This data describes a binding interaction between two proteins.

Sequence of the second protein:
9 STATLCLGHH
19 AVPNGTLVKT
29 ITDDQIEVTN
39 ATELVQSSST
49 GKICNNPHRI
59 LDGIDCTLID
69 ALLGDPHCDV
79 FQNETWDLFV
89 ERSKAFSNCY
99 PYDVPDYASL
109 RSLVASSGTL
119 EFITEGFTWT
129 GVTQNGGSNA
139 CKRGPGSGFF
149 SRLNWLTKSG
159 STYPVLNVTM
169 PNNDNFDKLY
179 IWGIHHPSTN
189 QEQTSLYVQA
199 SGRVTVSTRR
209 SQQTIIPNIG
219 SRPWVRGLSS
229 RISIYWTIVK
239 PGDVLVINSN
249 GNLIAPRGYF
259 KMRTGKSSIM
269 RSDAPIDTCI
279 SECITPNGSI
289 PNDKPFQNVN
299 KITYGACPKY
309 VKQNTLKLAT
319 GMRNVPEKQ

Residue-level contacts at the interface:
Residue V323 in the second protein interacts with residue G13 in the first protein (closest heavy-atom distance 2.5 Å).
Residue Q311 in the second protein is in contact with residue E97 in the first protein (closest heavy-atom distance 3.0 Å).
Residue S266 in the second protein contacts residue H64 in the first protein (closest heavy-atom distance 2.5 Å).
Residue T12 in the second protein interacts with residue Q27 in the first protein (closest heavy-atom distance 3.0 Å).
Residue G303 in the second protein contacts residue K62 in the first protein (closest heavy-atom distance 3.0 Å).
Residue M320 in the second protein interacts with residue W21 in the first protein (closest heavy-atom distance 3.3 Å).
Residue K264 in the second protein is in contact with residue F63 in the first protein (closest heavy-atom distance 3.3 Å).
Residue G16 in the second protein interacts with residue Y22 in the first protein (closest heavy-atom distance 3.4 Å).
Residue L13 in the second protein interacts with residue I152 in the first protein (closest heavy-atom distance 3.4 Å).
Residue L13 in the second protein interacts with residue R25 in the first protein (closest heavy-atom distance 3.4 Å).
Residue H18 in the second protein interacts with residue M17 in the first protein (closest heavy-atom distance 3.2 Å).
Residue K315 in the second protein contacts residue N104 in the first protein (closest heavy-atom distance 3.2 Å).
Residue A304 in the second protein interacts with residue N60 in the first protein (closest heavy-atom distance 3.3 Å).
Residue H18 in the second protein contacts residue W14 in the first protein (closest heavy-atom distance 3.4 Å).
Residue P324 in the second protein interacts with residue N12 in the first protein (closest heavy-atom distance 3.0 Å).
Residue L15 in the second protein interacts with residue G136 in the first protein (closest heavy-atom distance 3.0 Å).
Residue K307 in the second protein contacts residue N60 in the first protein (closest heavy-atom distance 2.8 Å).
Residue C14 in the second protein is in contact with residue R25 in the first protein (closest heavy-atom distance 2.6 Å).
Residue K307 in the second protein is in contact with residue W92 in the first protein (closest heavy-atom distance 3.3 Å).
Residue R109 in the second protein contacts residue E67 in the first protein (closest heavy-atom distance 2.9 Å).
Residue A317 in the second protein interacts with residue N104 in the first protein (closest heavy-atom distance 2.8 Å).
Residue K310 in the second protein is in contact with residue S93 in the first protein (closest heavy-atom distance 3.1 Å).
Residue S265 in the second protein interacts with residue H64 in the first protein (closest heavy-atom distance 3.3 Å).
Residue H18 in the second protein contacts residue W21 in the first protein (closest heavy-atom distance 2.8 Å).
Residue Q327 in the second protein contacts residue E11 in the first protein (closest heavy-atom distance 3.0 Å).
Residue L13 in the second protein is in contact with residue F138 in the first protein (closest heavy-atom distance 2.9 Å).
Residue T301 in the second protein is in contact with residue Q65 in the first protein (closest heavy-atom distance 3.0 Å).
Residue T30 in the second protein interacts with residue Q105 in the first protein (closest heavy-atom distance 3.3 Å).
Residue L13 in the second protein is in contact with residue C137 in the first protein (closest heavy-atom distance 3.2 Å).
Residue A11 in the second protein contacts residue Q27 in the first protein (closest heavy-atom distance 3.4 Å).
Residue E325 in the second protein contacts residue N12 in the first protein (closest heavy-atom distance 3.1 Å).
Residue H17 in the second protein contacts residue W21 in the first protein (closest heavy-atom distance 3.1 Å).
Residue K310 in the second protein interacts with residue D90 in the first protein (closest heavy-atom distance 2.7 Å).
Residue C14 in the second protein is in contact with residue F24 in the first protein (closest heavy-atom distance 3.4 Å).
Residue I29 in the second protein interacts with residue Q105 in the first protein (closest heavy-atom distance 3.0 Å).
Residue M320 in the second protein interacts with residue T111 in the first protein (closest heavy-atom distance 3.2 Å).
Residue C14 in the second protein is in contact with residue C137 in the first protein (closest heavy-atom distance 2.0 Å).
Residue H17 in the second protein contacts residue G13 in the first protein (closest heavy-atom distance 3.3 Å).
Residue S110 in the second protein is in contact with residue H64 in the first protein (closest heavy-atom distance 3.3 Å).
Residue D291 in the second protein is in contact with residue E57 in the first protein (closest heavy-atom distance 2.9 Å).
Residue A19 in the second protein is in contact with residue W14 in the first protein (closest heavy-atom distance 3.3 Å).
Residue Q311 in the second protein interacts with residue S93 in the first protein (closest heavy-atom distance 3.1 Å).
Residue H17 in the second protein is in contact with residue W14 in the first protein (closest heavy-atom distance 2.9 Å).
Residue S114 in the second protein contacts residue H64 in the first protein (closest heavy-atom distance 2.8 Å).
Residue K27 in the second protein is in contact with residue E97 in the first protein (closest heavy-atom distance 3.2 Å).
Residue R269 in the second protein contacts residue E67 in the first protein (closest heavy-atom distance 3.2 Å).
Residue K27 in the second protein contacts residue N104 in the first protein (closest heavy-atom distance 2.9 Å).
Residue T10 in the second protein contacts residue Y141 in the first protein (closest heavy-atom distance 3.4 Å).
Residue V323 in the second protein interacts with residue N12 in the first protein (closest heavy-atom distance 3.4 Å).
Residue T10 in the second protein interacts with residue I140 in the first protein (closest heavy-atom distance 3.0 Å).
Residue C14 in the second protein interacts with residue W14 in the first protein (closest heavy-atom distance 3.2 Å).
Residue S9 in the second protein is in contact with residue H142 in the first protein (closest heavy-atom distance 2.7 Å).
Residue L316 in the second protein interacts with residue L52 in the first protein (closest heavy-atom distance 3.4 Å).
Residue A11 in the second protein is in contact with residue I140 in the first protein (closest heavy-atom distance 2.9 Å).
Residue T12 in the second protein contacts residue H26 in the first protein (closest heavy-atom distance 2.9 Å).
Residue K315 in the second protein is in contact with residue V100 in the first protein (closest heavy-atom distance 3.4 Å).
Residue Y308 in the second protein contacts residue I89 in the first protein (closest heavy-atom distance 3.3 Å).
Residue G16 in the second protein is in contact with residue G23 in the first protein (closest heavy-atom distance 3.2 Å).
Residue S9 in the second protein interacts with residue K143 in the first protein (closest heavy-atom distance 3.1 Å).
Residue G16 in the second protein contacts residue M115 in the first protein (closest heavy-atom distance 3.2 Å).

Sequence of the first protein:
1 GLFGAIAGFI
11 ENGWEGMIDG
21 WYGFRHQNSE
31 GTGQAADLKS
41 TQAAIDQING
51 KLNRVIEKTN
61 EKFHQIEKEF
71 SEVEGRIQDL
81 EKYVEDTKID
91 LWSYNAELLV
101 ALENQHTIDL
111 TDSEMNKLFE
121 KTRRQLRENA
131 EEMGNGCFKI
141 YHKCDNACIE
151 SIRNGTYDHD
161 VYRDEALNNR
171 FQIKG